These two protein chains interact to form a complex.

Contacts between the two chains:
Residue Q25 in the first protein is in contact with residue S23 in the second protein (closest heavy-atom distance 2.8 Å).
Residue V21 in the first protein contacts residue S23 in the second protein (closest heavy-atom distance 4.4 Å).
Residue R4 in the first protein interacts with residue I37 in the second protein (closest heavy-atom distance 4.3 Å).
Residue N18 in the first protein is in contact with residue N31 in the second protein (closest heavy-atom distance 2.9 Å).
Residue I14 in the first protein is in contact with residue L34 in the second protein (closest heavy-atom distance 3.8 Å).
Residue Q39 in the first protein contacts residue P6 in the second protein (closest heavy-atom distance 4.8 Å).
Residue R15 in the first protein is in contact with residue N31 in the second protein (closest heavy-atom distance 3.5 Å).
Residue G29 in the first protein interacts with residue L20 in the second protein (closest heavy-atom distance 3.5 Å).
Residue I28 in the first protein contacts residue L20 in the second protein (closest heavy-atom distance 4.1 Å).
Residue K11 in the first protein interacts with residue L34 in the second protein (closest heavy-atom distance 3.0 Å).
Residue N18 in the first protein contacts residue S30 in the second protein (closest heavy-atom distance 2.9 Å).
Residue N18 in the first protein interacts with residue I27 in the second protein (closest heavy-atom distance 3.5 Å).
Residue N18 in the first protein is in contact with residue L34 in the second protein (closest heavy-atom distance 3.9 Å).
Residue K11 in the first protein is in contact with residue I37 in the second protein (closest heavy-atom distance 4.4 Å).
Residue Q25 in the first protein is in contact with residue I27 in the second protein (closest heavy-atom distance 3.6 Å).
Residue I32 in the first protein contacts residue K17 in the second protein (closest heavy-atom distance 3.6 Å).
Residue Q25 in the first protein interacts with residue K24 in the second protein (closest heavy-atom distance 3.3 Å).
Residue I32 in the first protein contacts residue I16 in the second protein (closest heavy-atom distance 3.5 Å).
Residue N43 in the first protein contacts residue P6 in the second protein (closest heavy-atom distance 4.6 Å).
Residue K36 in the first protein is in contact with residue L13 in the second protein (closest heavy-atom distance 4.0 Å).
Residue Q22 in the first protein contacts residue N31 in the second protein (closest heavy-atom distance 4.2 Å).
Residue K11 in the first protein is in contact with residue D35 in the second protein (closest heavy-atom distance 4.5 Å).
Residue I35 in the first protein contacts residue L13 in the second protein (closest heavy-atom distance 4.5 Å).
Residue I7 in the first protein interacts with residue I37 in the second protein (closest heavy-atom distance 3.7 Å).
Residue Q25 in the first protein contacts residue L20 in the second protein (closest heavy-atom distance 3.5 Å).
Residue Q39 in the first protein interacts with residue I9 in the second protein (closest heavy-atom distance 4.7 Å).
Residue V21 in the first protein contacts residue I27 in the second protein (closest heavy-atom distance 3.7 Å).
Residue I32 in the first protein interacts with residue L13 in the second protein (closest heavy-atom distance 4.3 Å).
Residue I28 in the first protein is in contact with residue I16 in the second protein (closest heavy-atom distance 4.0 Å).
Residue I32 in the first protein is in contact with residue L20 in the second protein (closest heavy-atom distance 4.4 Å).
Residue R15 in the first protein contacts residue D35 in the second protein (closest heavy-atom distance 2.4 Å).
Residue R15 in the first protein interacts with residue L34 in the second protein (closest heavy-atom distance 3.5 Å).
Residue Q22 in the first protein is in contact with residue I27 in the second protein (closest heavy-atom distance 3.7 Å).
Residue I14 in the first protein contacts residue S30 in the second protein (closest heavy-atom distance 4.0 Å).

Sequence of the first protein:
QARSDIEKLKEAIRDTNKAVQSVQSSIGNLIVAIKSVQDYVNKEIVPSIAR

Sequence of the second protein:
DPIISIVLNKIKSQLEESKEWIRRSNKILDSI